Contacts between the two chains:
Residue I66 in protein 1 interacts with residue P4 in protein 2 (closest heavy-atom distance 4.0 Å).
Residue W167 in protein 1 interacts with residue L1 in protein 2 (closest heavy-atom distance 3.5 Å).
Residue R156 in protein 1 is in contact with residue E3 in protein 2 (closest heavy-atom distance 3.6 Å).
Residue W147 in protein 1 interacts with residue T11 in protein 2 (closest heavy-atom distance 3.8 Å).
Residue T69 in protein 1 is in contact with residue L5 in protein 2 (closest heavy-atom distance 3.3 Å).
Residue Q155 in protein 1 interacts with residue P6 in protein 2 (closest heavy-atom distance 3.8 Å).
Residue I66 in protein 1 contacts residue L5 in protein 2 (closest heavy-atom distance 4.2 Å).
Residue F67 in protein 1 is in contact with residue P2 in protein 2 (closest heavy-atom distance 3.8 Å).
Residue Y159 in protein 1 is in contact with residue L1 in protein 2 (closest heavy-atom distance 2.6 Å).
Residue T73 in protein 1 interacts with residue L10 in protein 2 (closest heavy-atom distance 3.4 Å).
Residue N70 in protein 1 interacts with residue L10 in protein 2 (closest heavy-atom distance 3.7 Å).
Residue R62 in protein 1 interacts with residue L1 in protein 2 (closest heavy-atom distance 3.6 Å).
Residue R62 in protein 1 contacts residue P4 in protein 2 (closest heavy-atom distance 4.2 Å).
Residue L81 in protein 1 contacts residue Y13 in protein 2 (closest heavy-atom distance 3.6 Å).
Residue Y7 in protein 1 interacts with residue P2 in protein 2 (closest heavy-atom distance 3.2 Å).
Residue R97 in protein 1 contacts residue E3 in protein 2 (closest heavy-atom distance 2.8 Å).
Residue I95 in protein 1 contacts residue Y13 in protein 2 (closest heavy-atom distance 3.8 Å).
Residue I66 in protein 1 is in contact with residue P2 in protein 2 (closest heavy-atom distance 3.9 Å).
Residue L163 in protein 1 is in contact with residue L1 in protein 2 (closest heavy-atom distance 4.1 Å).
Residue Y159 in protein 1 is in contact with residue P4 in protein 2 (closest heavy-atom distance 3.6 Å).
Residue N63 in protein 1 interacts with residue L1 in protein 2 (closest heavy-atom distance 3.7 Å).
Residue N70 in protein 1 contacts residue L5 in protein 2 (closest heavy-atom distance 3.7 Å).
Residue A150 in protein 1 interacts with residue T11 in protein 2 (closest heavy-atom distance 3.8 Å).
Residue Y9 in protein 1 interacts with residue E3 in protein 2 (closest heavy-atom distance 4.5 Å).
Residue L163 in protein 1 is in contact with residue P4 in protein 2 (closest heavy-atom distance 3.4 Å).
Residue Q65 in protein 1 contacts residue L5 in protein 2 (closest heavy-atom distance 4.2 Å).
Residue Y84 in protein 1 interacts with residue Y13 in protein 2 (closest heavy-atom distance 2.8 Å).
Residue Y7 in protein 1 contacts residue L1 in protein 2 (closest heavy-atom distance 2.9 Å).
Residue Y159 in protein 1 contacts residue P2 in protein 2 (closest heavy-atom distance 3.5 Å).
Residue Y171 in protein 1 is in contact with residue L1 in protein 2 (closest heavy-atom distance 2.6 Å).
Residue V152 in protein 1 contacts residue T11 in protein 2 (closest heavy-atom distance 3.7 Å).
Residue Y74 in protein 1 contacts residue Y13 in protein 2 (closest heavy-atom distance 3.2 Å).
Residue Y99 in protein 1 contacts residue P2 in protein 2 (closest heavy-atom distance 3.2 Å).
Residue E76 in protein 1 is in contact with residue A12 in protein 2 (closest heavy-atom distance 3.8 Å).
Residue N80 in protein 1 is in contact with residue A12 in protein 2 (closest heavy-atom distance 4.2 Å).
Residue Q155 in protein 1 contacts residue E3 in protein 2 (closest heavy-atom distance 4.3 Å).
Residue T69 in protein 1 is in contact with residue L10 in protein 2 (closest heavy-atom distance 4.0 Å).
Residue W147 in protein 1 is in contact with residue A12 in protein 2 (closest heavy-atom distance 3.0 Å).
Residue Q96 in protein 1 interacts with residue Y13 in protein 2 (closest heavy-atom distance 4.5 Å).
Residue R97 in protein 1 contacts residue Y13 in protein 2 (closest heavy-atom distance 4.0 Å).
Residue K146 in protein 1 is in contact with residue Y13 in protein 2 (closest heavy-atom distance 2.5 Å).
Residue F33 in protein 1 contacts residue L1 in protein 2 (closest heavy-atom distance 4.7 Å).
Residue N80 in protein 1 is in contact with residue Y13 in protein 2 (closest heavy-atom distance 3.0 Å).
Residue T73 in protein 1 is in contact with residue A12 in protein 2 (closest heavy-atom distance 3.6 Å).
Residue Y159 in protein 1 is in contact with residue E3 in protein 2 (closest heavy-atom distance 3.6 Å).
Residue S77 in protein 1 interacts with residue A12 in protein 2 (closest heavy-atom distance 3.5 Å).
Residue Y99 in protein 1 is in contact with residue E3 in protein 2 (closest heavy-atom distance 3.0 Å).
Residue I66 in protein 1 contacts residue E3 in protein 2 (closest heavy-atom distance 3.4 Å).
Residue S116 in protein 1 is in contact with residue Y13 in protein 2 (closest heavy-atom distance 2.8 Å).
Residue T143 in protein 1 is in contact with residue Y13 in protein 2 (closest heavy-atom distance 2.7 Å).
Residue K146 in protein 1 contacts residue T11 in protein 2 (closest heavy-atom distance 4.1 Å).
Residue K146 in protein 1 contacts residue A12 in protein 2 (closest heavy-atom distance 3.5 Å).
Residue M5 in protein 1 is in contact with residue L1 in protein 2 (closest heavy-atom distance 3.9 Å).
Residue T73 in protein 1 interacts with residue T11 in protein 2 (closest heavy-atom distance 4.2 Å).
Residue S77 in protein 1 interacts with residue Y13 in protein 2 (closest heavy-atom distance 2.9 Å).
Residue Y59 in protein 1 contacts residue L1 in protein 2 (closest heavy-atom distance 4.1 Å).
Residue Y9 in protein 1 is in contact with residue P2 in protein 2 (closest heavy-atom distance 3.8 Å).
Residue N63 in protein 1 contacts residue P2 in protein 2 (closest heavy-atom distance 3.1 Å).
Residue W147 in protein 1 is in contact with residue Y13 in protein 2 (closest heavy-atom distance 3.7 Å).
Residue Y123 in protein 1 interacts with residue Y13 in protein 2 (closest heavy-atom distance 3.9 Å).

Sequence of protein 1:
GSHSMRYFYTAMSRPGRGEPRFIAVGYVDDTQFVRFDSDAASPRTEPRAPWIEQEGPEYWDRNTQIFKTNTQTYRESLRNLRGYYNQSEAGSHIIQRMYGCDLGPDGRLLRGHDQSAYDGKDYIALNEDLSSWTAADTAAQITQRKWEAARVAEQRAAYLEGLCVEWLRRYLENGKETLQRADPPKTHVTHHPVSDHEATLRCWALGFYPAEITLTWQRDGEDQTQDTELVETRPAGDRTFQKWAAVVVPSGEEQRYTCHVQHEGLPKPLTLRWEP

Sequence of protein 2:
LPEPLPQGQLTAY

These two protein chains interact to form a complex.